These two protein chains interact to form a complex.

Sequence of the second protein:
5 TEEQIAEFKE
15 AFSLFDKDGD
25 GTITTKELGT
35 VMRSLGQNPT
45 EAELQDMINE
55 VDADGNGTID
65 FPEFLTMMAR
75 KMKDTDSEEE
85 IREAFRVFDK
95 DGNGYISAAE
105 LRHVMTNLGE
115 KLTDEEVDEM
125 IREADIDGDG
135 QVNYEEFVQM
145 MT

Sequence of the first protein:
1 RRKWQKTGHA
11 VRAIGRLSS

Residue-level contacts at the interface:
Residue L18 in the second protein is in contact with residue K6 in the first protein (closest heavy-atom distance 3.9 Å).
Residue E11 in the second protein interacts with residue H9 in the first protein (closest heavy-atom distance 3.1 Å).
Residue V55 in the second protein interacts with residue L17 in the first protein (closest heavy-atom distance 3.9 Å).
Residue L18 in the second protein interacts with residue T7 in the first protein (closest heavy-atom distance 3.9 Å).
Residue M109 in the second protein is in contact with residue K3 in the first protein (closest heavy-atom distance 3.6 Å).
Residue F19 in the second protein is in contact with residue A10 in the first protein (closest heavy-atom distance 3.5 Å).
Residue A128 in the second protein contacts residue W4 in the first protein (closest heavy-atom distance 3.6 Å).
Residue F92 in the second protein contacts residue W4 in the first protein (closest heavy-atom distance 4.0 Å).
Residue T146 in the second protein contacts residue R12 in the first protein (closest heavy-atom distance 3.8 Å).
Residue E114 in the second protein interacts with residue K3 in the first protein (closest heavy-atom distance 2.8 Å).
Residue F68 in the second protein is in contact with residue A13 in the first protein (closest heavy-atom distance 4.2 Å).
Residue L105 in the second protein is in contact with residue W4 in the first protein (closest heavy-atom distance 3.8 Å).
Residue L112 in the second protein is in contact with residue T7 in the first protein (closest heavy-atom distance 3.6 Å).
Residue I85 in the second protein contacts residue R12 in the first protein (closest heavy-atom distance 3.4 Å).
Residue M145 in the second protein interacts with residue G8 in the first protein (closest heavy-atom distance 3.8 Å).
Residue A10 in the second protein interacts with residue R2 in the first protein (closest heavy-atom distance 3.6 Å).
Residue E84 in the second protein is in contact with residue R16 in the first protein (closest heavy-atom distance 2.8 Å).
Residue M76 in the second protein is in contact with residue R16 in the first protein (closest heavy-atom distance 3.5 Å).
Residue M51 in the second protein is in contact with residue I14 in the first protein (closest heavy-atom distance 3.9 Å).
Residue E11 in the second protein is in contact with residue R1 in the first protein (closest heavy-atom distance 2.6 Å).
Residue M51 in the second protein contacts residue L17 in the first protein (closest heavy-atom distance 3.5 Å).
Residue A15 in the second protein contacts residue K6 in the first protein (closest heavy-atom distance 3.2 Å).
Residue E84 in the second protein is in contact with residue R12 in the first protein (closest heavy-atom distance 2.6 Å).
Residue M71 in the second protein contacts residue L17 in the first protein (closest heavy-atom distance 4.2 Å).
Residue M71 in the second protein is in contact with residue A13 in the first protein (closest heavy-atom distance 3.6 Å).
Residue F92 in the second protein is in contact with residue T7 in the first protein (closest heavy-atom distance 3.8 Å).
Residue E11 in the second protein is in contact with residue K6 in the first protein (closest heavy-atom distance 4.2 Å).
Residue M145 in the second protein contacts residue R12 in the first protein (closest heavy-atom distance 3.6 Å).
Residue M124 in the second protein is in contact with residue W4 in the first protein (closest heavy-atom distance 2.6 Å).
Residue M51 in the second protein is in contact with residue S18 in the first protein (closest heavy-atom distance 3.2 Å).
Residue L39 in the second protein interacts with residue I14 in the first protein (closest heavy-atom distance 4.0 Å).
Residue M124 in the second protein interacts with residue K3 in the first protein (closest heavy-atom distance 3.5 Å).
Residue E87 in the second protein contacts residue S19 in the first protein (closest heavy-atom distance 3.4 Å).
Residue E14 in the second protein interacts with residue K6 in the first protein (closest heavy-atom distance 2.7 Å).
Residue E54 in the second protein contacts residue L17 in the first protein (closest heavy-atom distance 4.0 Å).
Residue M72 in the second protein is in contact with residue H9 in the first protein (closest heavy-atom distance 3.3 Å).
Residue A15 in the second protein interacts with residue H9 in the first protein (closest heavy-atom distance 3.7 Å).
Residue E11 in the second protein contacts residue Q5 in the first protein (closest heavy-atom distance 3.4 Å).
Residue M72 in the second protein is in contact with residue R12 in the first protein (closest heavy-atom distance 4.0 Å).
Residue M36 in the second protein interacts with residue I14 in the first protein (closest heavy-atom distance 4.0 Å).
Residue L18 in the second protein interacts with residue A10 in the first protein (closest heavy-atom distance 4.2 Å).
Residue E87 in the second protein contacts residue G15 in the first protein (closest heavy-atom distance 4.0 Å).
Residue F68 in the second protein is in contact with residue H9 in the first protein (closest heavy-atom distance 3.5 Å).
Residue M144 in the second protein interacts with residue W4 in the first protein (closest heavy-atom distance 3.6 Å).
Residue F12 in the second protein is in contact with residue H9 in the first protein (closest heavy-atom distance 3.2 Å).
Residue E127 in the second protein is in contact with residue R1 in the first protein (closest heavy-atom distance 2.8 Å).
Residue V91 in the second protein interacts with residue V11 in the first protein (closest heavy-atom distance 3.6 Å).
Residue A88 in the second protein is in contact with residue V11 in the first protein (closest heavy-atom distance 3.7 Å).
Residue L116 in the second protein contacts residue K3 in the first protein (closest heavy-atom distance 3.8 Å).
Residue E120 in the second protein interacts with residue K3 in the first protein (closest heavy-atom distance 2.5 Å).
Residue I125 in the second protein contacts residue W4 in the first protein (closest heavy-atom distance 4.1 Å).
Residue M145 in the second protein interacts with residue W4 in the first protein (closest heavy-atom distance 4.1 Å).
Residue M71 in the second protein contacts residue R16 in the first protein (closest heavy-atom distance 3.1 Å).
Residue M144 in the second protein is in contact with residue Q5 in the first protein (closest heavy-atom distance 3.0 Å).
Residue M109 in the second protein is in contact with residue T7 in the first protein (closest heavy-atom distance 3.4 Å).
Residue E114 in the second protein contacts residue K6 in the first protein (closest heavy-atom distance 2.8 Å).
Residue M72 in the second protein is in contact with residue R16 in the first protein (closest heavy-atom distance 3.8 Å).
Residue M72 in the second protein contacts residue A13 in the first protein (closest heavy-atom distance 3.6 Å).
Residue S81 in the second protein interacts with residue R12 in the first protein (closest heavy-atom distance 4.0 Å).
Residue E7 in the second protein interacts with residue R2 in the first protein (closest heavy-atom distance 3.5 Å).